Sequence of the second protein:
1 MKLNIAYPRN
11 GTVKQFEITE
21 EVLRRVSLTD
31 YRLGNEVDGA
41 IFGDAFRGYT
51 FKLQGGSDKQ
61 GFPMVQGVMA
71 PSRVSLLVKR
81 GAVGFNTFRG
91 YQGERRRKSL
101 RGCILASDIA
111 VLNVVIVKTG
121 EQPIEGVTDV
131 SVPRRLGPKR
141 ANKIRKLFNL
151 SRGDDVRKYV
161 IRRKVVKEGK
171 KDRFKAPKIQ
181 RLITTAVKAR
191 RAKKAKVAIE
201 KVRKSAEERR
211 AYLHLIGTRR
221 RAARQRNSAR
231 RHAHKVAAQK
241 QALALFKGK

Interface contacts:
Residue K247 in the second protein is in contact with residue A245 in the first protein (closest heavy-atom distance 5.0 Å).
Residue K247 in the second protein contacts residue A246 in the first protein (closest heavy-atom distance 3.5 Å).
Residue L243 in the second protein is in contact with residue L243 in the first protein (closest heavy-atom distance 4.7 Å).
Residue R221 in the second protein interacts with residue K123 in the first protein (closest heavy-atom distance 4.0 Å).
Residue Q239 in the second protein interacts with residue L243 in the first protein (closest heavy-atom distance 5.0 Å).
Residue L243 in the second protein contacts residue Q247 in the first protein (closest heavy-atom distance 3.8 Å).
Residue L243 in the second protein contacts residue A246 in the first protein (closest heavy-atom distance 4.5 Å).

Sequence of the first protein:
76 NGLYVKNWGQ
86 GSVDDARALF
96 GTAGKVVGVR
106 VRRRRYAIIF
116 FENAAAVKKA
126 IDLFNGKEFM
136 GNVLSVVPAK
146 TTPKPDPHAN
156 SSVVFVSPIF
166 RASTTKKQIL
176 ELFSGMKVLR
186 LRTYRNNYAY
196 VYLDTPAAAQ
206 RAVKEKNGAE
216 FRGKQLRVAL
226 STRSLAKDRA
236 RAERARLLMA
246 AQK

These two protein chains interact to form a complex.